Sequence of protein 1:
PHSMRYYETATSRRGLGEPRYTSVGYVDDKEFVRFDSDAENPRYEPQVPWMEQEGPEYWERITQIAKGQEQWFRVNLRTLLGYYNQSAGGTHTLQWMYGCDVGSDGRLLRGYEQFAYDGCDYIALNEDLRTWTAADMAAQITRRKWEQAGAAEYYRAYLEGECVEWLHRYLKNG

Sequence of protein 2:
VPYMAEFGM

Interface contacts:
Residue W74 in protein 1 is in contact with residue F7 in protein 2 (closest heavy-atom distance 2.9 Å).
Residue Y156 in protein 1 contacts residue Y3 in protein 2 (closest heavy-atom distance 2.9 Å).
Residue Y124 in protein 1 contacts residue M9 in protein 2 (closest heavy-atom distance 3.5 Å).
Residue Y60 in protein 1 is in contact with residue V1 in protein 2 (closest heavy-atom distance 3.7 Å).
Residue W148 in protein 1 interacts with residue M9 in protein 2 (closest heavy-atom distance 4.1 Å).
Residue G152 in protein 1 interacts with residue F7 in protein 2 (closest heavy-atom distance 4.0 Å).
Residue Y157 in protein 1 contacts residue A5 in protein 2 (closest heavy-atom distance 2.9 Å).
Residue Y156 in protein 1 is in contact with residue A5 in protein 2 (closest heavy-atom distance 3.8 Å).
Residue K147 in protein 1 contacts residue G8 in protein 2 (closest heavy-atom distance 3.6 Å).
Residue Y156 in protein 1 is in contact with residue F7 in protein 2 (closest heavy-atom distance 3.5 Å).
Residue L96 in protein 1 contacts residue M9 in protein 2 (closest heavy-atom distance 4.3 Å).
Residue T81 in protein 1 contacts residue M9 in protein 2 (closest heavy-atom distance 3.5 Å).
Residue K147 in protein 1 is in contact with residue M9 in protein 2 (closest heavy-atom distance 2.7 Å).
Residue Y100 in protein 1 interacts with residue Y3 in protein 2 (closest heavy-atom distance 2.8 Å).
Residue Y46 in protein 1 interacts with residue P2 in protein 2 (closest heavy-atom distance 3.9 Å).
Residue W74 in protein 1 is in contact with residue M9 in protein 2 (closest heavy-atom distance 4.1 Å).
Residue G70 in protein 1 contacts residue M4 in protein 2 (closest heavy-atom distance 4.0 Å).
Residue Y160 in protein 1 interacts with residue V1 in protein 2 (closest heavy-atom distance 2.6 Å).
Residue E10 in protein 1 is in contact with residue P2 in protein 2 (closest heavy-atom distance 4.0 Å).
Residue Y157 in protein 1 interacts with residue Y3 in protein 2 (closest heavy-atom distance 3.7 Å).
Residue A153 in protein 1 contacts residue F7 in protein 2 (closest heavy-atom distance 3.6 Å).
Residue E164 in protein 1 contacts residue V1 in protein 2 (closest heavy-atom distance 3.9 Å).
Residue N78 in protein 1 contacts residue G8 in protein 2 (closest heavy-atom distance 3.4 Å).
Residue Y8 in protein 1 contacts residue V1 in protein 2 (closest heavy-atom distance 3.0 Å).
Residue A151 in protein 1 contacts residue F7 in protein 2 (closest heavy-atom distance 3.4 Å).
Residue I67 in protein 1 interacts with residue Y3 in protein 2 (closest heavy-atom distance 3.5 Å).
Residue I64 in protein 1 interacts with residue P2 in protein 2 (closest heavy-atom distance 3.7 Å).
Residue Y100 in protein 1 interacts with residue P2 in protein 2 (closest heavy-atom distance 3.2 Å).
Residue A159 in protein 1 contacts residue Y3 in protein 2 (closest heavy-atom distance 4.2 Å).
Residue Y157 in protein 1 is in contact with residue F7 in protein 2 (closest heavy-atom distance 4.3 Å).
Residue W98 in protein 1 is in contact with residue M4 in protein 2 (closest heavy-atom distance 3.9 Å).
Residue Q71 in protein 1 is in contact with residue Y3 in protein 2 (closest heavy-atom distance 3.9 Å).
Residue Y156 in protein 1 interacts with residue M4 in protein 2 (closest heavy-atom distance 2.6 Å).
Residue Y172 in protein 1 is in contact with residue V1 in protein 2 (closest heavy-atom distance 2.9 Å).
Residue Y85 in protein 1 contacts residue M9 in protein 2 (closest heavy-atom distance 2.6 Å).
Residue E10 in protein 1 interacts with residue Y3 in protein 2 (closest heavy-atom distance 4.0 Å).
Residue Y160 in protein 1 interacts with residue Y3 in protein 2 (closest heavy-atom distance 3.5 Å).
Residue W148 in protein 1 interacts with residue G8 in protein 2 (closest heavy-atom distance 3.1 Å).
Residue I67 in protein 1 is in contact with residue P2 in protein 2 (closest heavy-atom distance 3.5 Å).
Residue I64 in protein 1 interacts with residue V1 in protein 2 (closest heavy-atom distance 3.7 Å).
Residue W168 in protein 1 interacts with residue V1 in protein 2 (closest heavy-atom distance 3.4 Å).
Residue W74 in protein 1 contacts residue A5 in protein 2 (closest heavy-atom distance 3.4 Å).
Residue N78 in protein 1 is in contact with residue M9 in protein 2 (closest heavy-atom distance 2.6 Å).
Residue I125 in protein 1 is in contact with residue M9 in protein 2 (closest heavy-atom distance 4.3 Å).
Residue M6 in protein 1 contacts residue V1 in protein 2 (closest heavy-atom distance 3.8 Å).
Residue N78 in protein 1 is in contact with residue F7 in protein 2 (closest heavy-atom distance 4.1 Å).
Residue Y8 in protein 1 is in contact with residue P2 in protein 2 (closest heavy-atom distance 3.5 Å).
Residue F117 in protein 1 interacts with residue M9 in protein 2 (closest heavy-atom distance 4.0 Å).
Residue W74 in protein 1 interacts with residue E6 in protein 2 (closest heavy-atom distance 3.5 Å).
Residue W148 in protein 1 is in contact with residue F7 in protein 2 (closest heavy-atom distance 3.6 Å).
Residue T144 in protein 1 contacts residue M9 in protein 2 (closest heavy-atom distance 2.7 Å).
Residue L82 in protein 1 contacts residue M9 in protein 2 (closest heavy-atom distance 3.8 Å).
Residue W98 in protein 1 contacts residue Y3 in protein 2 (closest heavy-atom distance 3.9 Å).
Residue R63 in protein 1 is in contact with residue V1 in protein 2 (closest heavy-atom distance 4.0 Å).
Residue Q71 in protein 1 interacts with residue M4 in protein 2 (closest heavy-atom distance 3.2 Å).
Residue Y160 in protein 1 is in contact with residue P2 in protein 2 (closest heavy-atom distance 4.2 Å).
Residue Q71 in protein 1 is in contact with residue A5 in protein 2 (closest heavy-atom distance 2.7 Å).
Residue I67 in protein 1 is in contact with residue M4 in protein 2 (closest heavy-atom distance 3.7 Å).
Residue Y156 in protein 1 interacts with residue E6 in protein 2 (closest heavy-atom distance 3.3 Å).
Residue W98 in protein 1 contacts residue A5 in protein 2 (closest heavy-atom distance 3.6 Å).

This data describes a binding interaction between two proteins.